These two protein chains interact to form a complex.

Contacts between the two chains:
Residue Q47 in protein 2 interacts with residue S32 in protein 1 (closest heavy-atom distance 2.5 Å).
Residue F31 in protein 2 contacts residue F24 in protein 1 (closest heavy-atom distance 4.5 Å).
Residue M25 in protein 2 interacts with residue L20 in protein 1 (closest heavy-atom distance 3.7 Å).
Residue M15 in protein 2 interacts with residue D5 in protein 1 (closest heavy-atom distance 3.5 Å).
Residue S74 in protein 2 interacts with residue F24 in protein 1 (closest heavy-atom distance 4.2 Å).
Residue M100 in protein 2 contacts residue I17 in protein 1 (closest heavy-atom distance 3.6 Å).
Residue I24 in protein 2 is in contact with residue I17 in protein 1 (closest heavy-atom distance 4.4 Å).
Residue S28 in protein 2 contacts residue L20 in protein 1 (closest heavy-atom distance 4.6 Å).
Residue S28 in protein 2 interacts with residue K27 in protein 1 (closest heavy-atom distance 2.3 Å).
Residue S74 in protein 2 contacts residue Q25 in protein 1 (closest heavy-atom distance 4.8 Å).
Residue F78 in protein 2 is in contact with residue F21 in protein 1 (closest heavy-atom distance 3.6 Å).
Residue V20 in protein 2 interacts with residue I13 in protein 1 (closest heavy-atom distance 4.4 Å).
Residue M73 in protein 2 interacts with residue I28 in protein 1 (closest heavy-atom distance 3.5 Å).
Residue I24 in protein 2 contacts residue M16 in protein 1 (closest heavy-atom distance 3.2 Å).
Residue P94 in protein 2 is in contact with residue I13 in protein 1 (closest heavy-atom distance 4.6 Å).
Residue M25 in protein 2 contacts residue L23 in protein 1 (closest heavy-atom distance 3.7 Å).
Residue S99 in protein 2 is in contact with residue I13 in protein 1 (closest heavy-atom distance 4.2 Å).
Residue L70 in protein 2 is in contact with residue I28 in protein 1 (closest heavy-atom distance 4.6 Å).
Residue V20 in protein 2 is in contact with residue M16 in protein 1 (closest heavy-atom distance 4.0 Å).
Residue S28 in protein 2 interacts with residue L23 in protein 1 (closest heavy-atom distance 3.5 Å).
Residue Q97 in protein 2 is in contact with residue S7 in protein 1 (closest heavy-atom distance 4.2 Å).
Residue S99 in protein 2 is in contact with residue T12 in protein 1 (closest heavy-atom distance 5.0 Å).
Residue M14 in protein 2 interacts with residue D5 in protein 1 (closest heavy-atom distance 4.4 Å).
Residue T33 in protein 2 interacts with residue N30 in protein 1 (closest heavy-atom distance 3.8 Å).
Residue M100 in protein 2 interacts with residue I13 in protein 1 (closest heavy-atom distance 3.8 Å).
Residue I50 in protein 2 contacts residue I28 in protein 1 (closest heavy-atom distance 4.7 Å).
Residue L75 in protein 2 is in contact with residue F21 in protein 1 (closest heavy-atom distance 4.6 Å).
Residue S99 in protein 2 contacts residue F10 in protein 1 (closest heavy-atom distance 3.1 Å).
Residue S99 in protein 2 contacts residue T14 in protein 1 (closest heavy-atom distance 3.5 Å).
Residue S81 in protein 2 contacts residue F24 in protein 1 (closest heavy-atom distance 4.7 Å).
Residue T13 in protein 2 is in contact with residue D5 in protein 1 (closest heavy-atom distance 3.0 Å).
Residue L98 in protein 2 interacts with residue F10 in protein 1 (closest heavy-atom distance 4.5 Å).
Residue L29 in protein 2 contacts residue K27 in protein 1 (closest heavy-atom distance 3.8 Å).
Residue S74 in protein 2 contacts residue I28 in protein 1 (closest heavy-atom distance 4.2 Å).
Residue P27 in protein 2 interacts with residue F24 in protein 1 (closest heavy-atom distance 3.6 Å).
Residue T21 in protein 2 is in contact with residue M16 in protein 1 (closest heavy-atom distance 3.4 Å).
Residue P32 in protein 2 contacts residue K27 in protein 1 (closest heavy-atom distance 4.4 Å).
Residue S28 in protein 2 is in contact with residue F24 in protein 1 (closest heavy-atom distance 4.4 Å).
Residue F31 in protein 2 interacts with residue K27 in protein 1 (closest heavy-atom distance 2.2 Å).
Residue F78 in protein 2 interacts with residue L20 in protein 1 (closest heavy-atom distance 3.5 Å).
Residue I24 in protein 2 interacts with residue L20 in protein 1 (closest heavy-atom distance 3.5 Å).
Residue F78 in protein 2 contacts residue F24 in protein 1 (closest heavy-atom distance 4.1 Å).
Residue I24 in protein 2 contacts residue I13 in protein 1 (closest heavy-atom distance 3.6 Å).
Residue I50 in protein 2 contacts residue Y31 in protein 1 (closest heavy-atom distance 4.6 Å).
Residue F78 in protein 2 contacts residue I17 in protein 1 (closest heavy-atom distance 4.0 Å).
Residue M25 in protein 2 is in contact with residue T19 in protein 1 (closest heavy-atom distance 3.1 Å).
Residue V20 in protein 2 interacts with residue T12 in protein 1 (closest heavy-atom distance 3.6 Å).
Residue L30 in protein 2 interacts with residue K27 in protein 1 (closest heavy-atom distance 4.9 Å).
Residue Q51 in protein 2 contacts residue P34 in protein 1 (closest heavy-atom distance 3.3 Å).
Residue L17 in protein 2 contacts residue W9 in protein 1 (closest heavy-atom distance 4.6 Å).
Residue Q47 in protein 2 interacts with residue Y31 in protein 1 (closest heavy-atom distance 4.3 Å).
Residue L17 in protein 2 is in contact with residue T12 in protein 1 (closest heavy-atom distance 3.7 Å).
Residue S99 in protein 2 is in contact with residue S7 in protein 1 (closest heavy-atom distance 4.8 Å).
Residue M104 in protein 2 is in contact with residue I17 in protein 1 (closest heavy-atom distance 3.8 Å).
Residue M77 in protein 2 interacts with residue F24 in protein 1 (closest heavy-atom distance 4.1 Å).
Residue Q97 in protein 2 interacts with residue I13 in protein 1 (closest heavy-atom distance 3.6 Å).
Residue T33 in protein 2 interacts with residue K27 in protein 1 (closest heavy-atom distance 4.0 Å).
Residue M104 in protein 2 interacts with residue F21 in protein 1 (closest heavy-atom distance 4.0 Å).
Residue M77 in protein 2 is in contact with residue I28 in protein 1 (closest heavy-atom distance 4.4 Å).
Residue M100 in protein 2 contacts residue T14 in protein 1 (closest heavy-atom distance 3.9 Å).

Sequence of protein 2:
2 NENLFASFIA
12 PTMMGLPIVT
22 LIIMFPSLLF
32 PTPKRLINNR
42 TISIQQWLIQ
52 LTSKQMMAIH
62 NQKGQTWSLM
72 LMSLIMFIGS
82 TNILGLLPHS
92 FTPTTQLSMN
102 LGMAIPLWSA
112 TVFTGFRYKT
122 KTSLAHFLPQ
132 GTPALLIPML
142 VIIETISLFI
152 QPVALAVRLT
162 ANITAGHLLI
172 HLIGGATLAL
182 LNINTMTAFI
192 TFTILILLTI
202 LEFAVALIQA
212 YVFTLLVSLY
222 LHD

Sequence of protein 1:
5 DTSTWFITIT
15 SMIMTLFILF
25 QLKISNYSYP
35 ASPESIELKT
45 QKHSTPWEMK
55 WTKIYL